Contacts between the two chains:
Residue F32 in chain A is in contact with residue A86 in chain B (closest heavy-atom distance 3.7 Å).
Residue I43 in chain A interacts with residue N80 in chain B (closest heavy-atom distance 4.8 Å).
Residue M39 in chain A interacts with residue L83 in chain B (closest heavy-atom distance 4.3 Å).
Residue E47 in chain A interacts with residue H69 in chain B (closest heavy-atom distance 2.6 Å).
Residue I43 in chain A is in contact with residue F72 in chain B (closest heavy-atom distance 3.4 Å).
Residue Q58 in chain A contacts residue Q58 in chain B (closest heavy-atom distance 3.1 Å).
Residue L83 in chain A interacts with residue A36 in chain B (closest heavy-atom distance 3.8 Å).
Residue Q58 in chain A interacts with residue A62 in chain B (closest heavy-atom distance 3.4 Å).
Residue D84 in chain A interacts with residue R40 in chain B (closest heavy-atom distance 2.8 Å).
Residue S61 in chain A interacts with residue Q58 in chain B (closest heavy-atom distance 4.5 Å).
Residue H29 in chain A interacts with residue L90 in chain B (closest heavy-atom distance 3.6 Å).
Residue Q87 in chain A contacts residue R40 in chain B (closest heavy-atom distance 3.0 Å).
Residue R40 in chain A contacts residue L83 in chain B (closest heavy-atom distance 3.6 Å).
Residue Q54 in chain A interacts with residue A62 in chain B (closest heavy-atom distance 4.1 Å).
Residue F32 in chain A contacts residue L90 in chain B (closest heavy-atom distance 3.3 Å).
Residue L90 in chain A contacts residue F32 in chain B (closest heavy-atom distance 4.2 Å).
Residue S61 in chain A interacts with residue Q54 in chain B (closest heavy-atom distance 3.0 Å).
Residue A50 in chain A interacts with residue F65 in chain B (closest heavy-atom distance 3.7 Å).
Residue Q58 in chain A contacts residue S61 in chain B (closest heavy-atom distance 3.5 Å).
Residue V79 in chain A contacts residue I43 in chain B (closest heavy-atom distance 3.7 Å).
Residue A94 in chain A interacts with residue A31 in chain B (closest heavy-atom distance 3.9 Å).
Residue F32 in chain A is in contact with residue L83 in chain B (closest heavy-atom distance 3.5 Å).
Residue L83 in chain A is in contact with residue M39 in chain B (closest heavy-atom distance 4.2 Å).
Residue A62 in chain A contacts residue Q58 in chain B (closest heavy-atom distance 3.5 Å).
Residue F65 in chain A contacts residue M51 in chain B (closest heavy-atom distance 3.9 Å).
Residue M39 in chain A contacts residue V79 in chain B (closest heavy-atom distance 4.1 Å).
Residue Q87 in chain A interacts with residue F32 in chain B (closest heavy-atom distance 4.0 Å).
Residue L83 in chain A contacts residue F32 in chain B (closest heavy-atom distance 4.0 Å).
Residue F72 in chain A interacts with residue A46 in chain B (closest heavy-atom distance 4.4 Å).
Residue H69 in chain A contacts residue E47 in chain B (closest heavy-atom distance 2.6 Å).
Residue A62 in chain A contacts residue Q54 in chain B (closest heavy-atom distance 4.2 Å).
Residue E47 in chain A interacts with residue F72 in chain B (closest heavy-atom distance 3.7 Å).
Residue Q54 in chain A is in contact with residue F65 in chain B (closest heavy-atom distance 3.5 Å).
Residue E47 in chain A contacts residue V73 in chain B (closest heavy-atom distance 3.7 Å).
Residue V73 in chain A contacts residue E47 in chain B (closest heavy-atom distance 3.7 Å).
Residue R40 in chain A contacts residue D84 in chain B (closest heavy-atom distance 2.9 Å).
Residue A76 in chain A interacts with residue I43 in chain B (closest heavy-atom distance 3.6 Å).
Residue N80 in chain A is in contact with residue I43 in chain B (closest heavy-atom distance 4.5 Å).
Residue I43 in chain A is in contact with residue A76 in chain B (closest heavy-atom distance 3.8 Å).
Residue L83 in chain A interacts with residue R40 in chain B (closest heavy-atom distance 3.5 Å).
Residue Q87 in chain A contacts residue A36 in chain B (closest heavy-atom distance 3.7 Å).
Residue A36 in chain A is in contact with residue L83 in chain B (closest heavy-atom distance 4.0 Å).
Residue M51 in chain A interacts with residue H69 in chain B (closest heavy-atom distance 4.0 Å).
Residue A46 in chain A contacts residue F72 in chain B (closest heavy-atom distance 4.4 Å).
Residue R40 in chain A contacts residue N80 in chain B (closest heavy-atom distance 2.7 Å).
Residue Q87 in chain A is in contact with residue A33 in chain B (closest heavy-atom distance 3.4 Å).
Residue F32 in chain A contacts residue Q87 in chain B (closest heavy-atom distance 3.6 Å).
Residue V79 in chain A interacts with residue M39 in chain B (closest heavy-atom distance 4.0 Å).
Residue H69 in chain A is in contact with residue M51 in chain B (closest heavy-atom distance 3.8 Å).
Residue A94 in chain A interacts with residue F32 in chain B (closest heavy-atom distance 3.1 Å).
Residue F65 in chain A interacts with residue Q54 in chain B (closest heavy-atom distance 3.6 Å).
Residue M51 in chain A is in contact with residue F65 in chain B (closest heavy-atom distance 3.8 Å).
Residue A86 in chain A contacts residue F32 in chain B (closest heavy-atom distance 3.5 Å).
Residue F72 in chain A interacts with residue E47 in chain B (closest heavy-atom distance 3.8 Å).
Residue I43 in chain A is in contact with residue V79 in chain B (closest heavy-atom distance 3.7 Å).
Residue A94 in chain A interacts with residue A33 in chain B (closest heavy-atom distance 3.0 Å).
Residue N80 in chain A is in contact with residue R40 in chain B (closest heavy-atom distance 2.8 Å).
Residue Q54 in chain A interacts with residue S61 in chain B (closest heavy-atom distance 3.2 Å).
Residue F72 in chain A is in contact with residue I43 in chain B (closest heavy-atom distance 3.7 Å).
Residue F65 in chain A interacts with residue A50 in chain B (closest heavy-atom distance 3.6 Å).

This data describes a binding interaction between two proteins.

Sequence of chain B:
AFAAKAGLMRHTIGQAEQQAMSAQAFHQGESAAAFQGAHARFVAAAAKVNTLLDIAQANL

Sequence of chain A:
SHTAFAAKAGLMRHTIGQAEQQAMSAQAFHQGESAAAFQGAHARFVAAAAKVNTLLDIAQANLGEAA